Sequence of chain B:
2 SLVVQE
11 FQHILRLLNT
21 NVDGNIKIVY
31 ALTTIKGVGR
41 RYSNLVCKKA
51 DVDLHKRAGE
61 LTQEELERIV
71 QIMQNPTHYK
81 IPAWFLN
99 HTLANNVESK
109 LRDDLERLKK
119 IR

This data describes a binding interaction between two proteins.

Interface contacts:
Residue H370 in chain A contacts residue V4 in chain B (closest heavy-atom distance 3.5 Å).
Residue S368 in chain A interacts with residue S2 in chain B (closest heavy-atom distance 4.6 Å).
Residue H370 in chain A is in contact with residue L3 in chain B (closest heavy-atom distance 4.7 Å).
Residue H370 in chain A contacts residue S2 in chain B (closest heavy-atom distance 3.2 Å).
Residue V364 in chain A contacts residue V5 in chain B (closest heavy-atom distance 4.8 Å).
Residue F324 in chain A contacts residue V5 in chain B (closest heavy-atom distance 4.9 Å).
Residue S367 in chain A contacts residue V4 in chain B (closest heavy-atom distance 4.5 Å).
Residue F337 in chain A is in contact with residue L3 in chain B (closest heavy-atom distance 4.6 Å).
Residue L371 in chain A contacts residue L3 in chain B (closest heavy-atom distance 5.0 Å).
Residue S368 in chain A is in contact with residue L3 in chain B (closest heavy-atom distance 3.3 Å).
Residue L491 in chain A contacts residue H13 in chain B (closest heavy-atom distance 3.4 Å).
Residue T369 in chain A is in contact with residue V4 in chain B (closest heavy-atom distance 3.8 Å).
Residue S368 in chain A contacts residue V4 in chain B (closest heavy-atom distance 3.4 Å).
Residue Y338 in chain A contacts residue L3 in chain B (closest heavy-atom distance 3.4 Å).

Sequence of chain A:
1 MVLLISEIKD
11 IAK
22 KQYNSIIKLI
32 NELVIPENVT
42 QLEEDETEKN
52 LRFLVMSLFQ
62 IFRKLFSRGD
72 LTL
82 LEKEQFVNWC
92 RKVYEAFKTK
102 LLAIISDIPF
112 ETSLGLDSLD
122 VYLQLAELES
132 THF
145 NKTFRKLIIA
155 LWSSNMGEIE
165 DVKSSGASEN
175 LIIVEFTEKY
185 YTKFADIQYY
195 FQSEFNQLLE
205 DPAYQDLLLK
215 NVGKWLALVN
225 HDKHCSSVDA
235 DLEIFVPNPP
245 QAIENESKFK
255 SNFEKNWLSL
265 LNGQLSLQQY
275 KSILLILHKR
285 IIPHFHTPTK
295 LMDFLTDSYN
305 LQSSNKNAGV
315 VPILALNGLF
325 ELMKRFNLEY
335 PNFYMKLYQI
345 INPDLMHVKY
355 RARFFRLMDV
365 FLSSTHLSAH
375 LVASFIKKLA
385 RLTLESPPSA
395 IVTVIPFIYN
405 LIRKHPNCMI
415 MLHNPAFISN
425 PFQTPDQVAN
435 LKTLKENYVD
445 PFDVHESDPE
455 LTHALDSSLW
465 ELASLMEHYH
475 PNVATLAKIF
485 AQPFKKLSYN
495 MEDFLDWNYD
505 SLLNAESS